Residue-level contacts at the interface:
Residue Y160 in protein 1 interacts with residue P2 in protein 2 (closest heavy-atom distance 3.8 Å).
Residue Y117 in protein 1 is in contact with residue L9 in protein 2 (closest heavy-atom distance 3.9 Å).
Residue Y160 in protein 1 is in contact with residue T1 in protein 2 (closest heavy-atom distance 2.7 Å).
Residue N64 in protein 1 is in contact with residue P2 in protein 2 (closest heavy-atom distance 3.4 Å).
Residue S78 in protein 1 interacts with residue L9 in protein 2 (closest heavy-atom distance 2.8 Å).
Residue T74 in protein 1 contacts residue T7 in protein 2 (closest heavy-atom distance 3.5 Å).
Residue L96 in protein 1 contacts residue L9 in protein 2 (closest heavy-atom distance 3.7 Å).
Residue F34 in protein 1 is in contact with residue T1 in protein 2 (closest heavy-atom distance 4.7 Å).
Residue Y10 in protein 1 interacts with residue P2 in protein 2 (closest heavy-atom distance 3.8 Å).
Residue V153 in protein 1 is in contact with residue T7 in protein 2 (closest heavy-atom distance 3.8 Å).
Residue Y117 in protein 1 interacts with residue Q3 in protein 2 (closest heavy-atom distance 4.8 Å).
Residue L157 in protein 1 interacts with residue L5 in protein 2 (closest heavy-atom distance 3.9 Å).
Residue L157 in protein 1 contacts residue Q3 in protein 2 (closest heavy-atom distance 3.6 Å).
Residue Q71 in protein 1 is in contact with residue T7 in protein 2 (closest heavy-atom distance 3.5 Å).
Residue L148 in protein 1 is in contact with residue L9 in protein 2 (closest heavy-atom distance 4.2 Å).
Residue Y8 in protein 1 contacts residue T1 in protein 2 (closest heavy-atom distance 2.8 Å).
Residue Y172 in protein 1 is in contact with residue T1 in protein 2 (closest heavy-atom distance 2.7 Å).
Residue A70 in protein 1 contacts residue N6 in protein 2 (closest heavy-atom distance 4.0 Å).
Residue S78 in protein 1 interacts with residue M8 in protein 2 (closest heavy-atom distance 3.4 Å).
Residue Y8 in protein 1 interacts with residue P2 in protein 2 (closest heavy-atom distance 3.4 Å).
Residue Y85 in protein 1 interacts with residue L9 in protein 2 (closest heavy-atom distance 2.6 Å).
Residue I67 in protein 1 interacts with residue L5 in protein 2 (closest heavy-atom distance 4.7 Å).
Residue Y10 in protein 1 interacts with residue Q3 in protein 2 (closest heavy-atom distance 4.3 Å).
Residue Q71 in protein 1 is in contact with residue N6 in protein 2 (closest heavy-atom distance 3.5 Å).
Residue W168 in protein 1 interacts with residue T1 in protein 2 (closest heavy-atom distance 3.3 Å).
Residue Y60 in protein 1 interacts with residue T1 in protein 2 (closest heavy-atom distance 4.0 Å).
Residue N81 in protein 1 contacts residue M8 in protein 2 (closest heavy-atom distance 3.6 Å).
Residue L148 in protein 1 is in contact with residue M8 in protein 2 (closest heavy-atom distance 3.9 Å).
Residue Q71 in protein 1 is in contact with residue L5 in protein 2 (closest heavy-atom distance 2.9 Å).
Residue S144 in protein 1 interacts with residue L9 in protein 2 (closest heavy-atom distance 2.6 Å).
Residue R63 in protein 1 interacts with residue T1 in protein 2 (closest heavy-atom distance 2.7 Å).
Residue Y124 in protein 1 is in contact with residue L9 in protein 2 (closest heavy-atom distance 4.2 Å).
Residue L148 in protein 1 interacts with residue T7 in protein 2 (closest heavy-atom distance 3.5 Å).
Residue I67 in protein 1 contacts residue P2 in protein 2 (closest heavy-atom distance 4.0 Å).
Residue N81 in protein 1 interacts with residue L9 in protein 2 (closest heavy-atom distance 3.1 Å).
Residue S78 in protein 1 interacts with residue T7 in protein 2 (closest heavy-atom distance 4.3 Å).
Residue L82 in protein 1 is in contact with residue L9 in protein 2 (closest heavy-atom distance 3.9 Å).
Residue Y160 in protein 1 is in contact with residue D4 in protein 2 (closest heavy-atom distance 4.8 Å).
Residue Q156 in protein 1 is in contact with residue L5 in protein 2 (closest heavy-atom distance 3.6 Å).
Residue Q71 in protein 1 interacts with residue Q3 in protein 2 (closest heavy-atom distance 4.8 Å).
Residue Y68 in protein 1 is in contact with residue P2 in protein 2 (closest heavy-atom distance 3.7 Å).
Residue Y100 in protein 1 is in contact with residue Q3 in protein 2 (closest heavy-atom distance 3.1 Å).
Residue Y160 in protein 1 is in contact with residue L5 in protein 2 (closest heavy-atom distance 5.0 Å).
Residue I67 in protein 1 interacts with residue D4 in protein 2 (closest heavy-atom distance 3.5 Å).
Residue Y117 in protein 1 interacts with residue T7 in protein 2 (closest heavy-atom distance 3.7 Å).
Residue N115 in protein 1 contacts residue Q3 in protein 2 (closest heavy-atom distance 3.0 Å).
Residue I125 in protein 1 contacts residue L9 in protein 2 (closest heavy-atom distance 4.3 Å).
Residue K147 in protein 1 is in contact with residue M8 in protein 2 (closest heavy-atom distance 3.4 Å).
Residue D75 in protein 1 is in contact with residue T7 in protein 2 (closest heavy-atom distance 4.7 Å).
Residue Y100 in protein 1 interacts with residue P2 in protein 2 (closest heavy-atom distance 3.3 Å).
Residue E77 in protein 1 interacts with residue M8 in protein 2 (closest heavy-atom distance 3.6 Å).
Residue T74 in protein 1 interacts with residue M8 in protein 2 (closest heavy-atom distance 3.7 Å).
Residue T74 in protein 1 contacts residue N6 in protein 2 (closest heavy-atom distance 2.9 Å).
Residue I67 in protein 1 is in contact with residue Q3 in protein 2 (closest heavy-atom distance 3.3 Å).
Residue N64 in protein 1 interacts with residue T1 in protein 2 (closest heavy-atom distance 3.3 Å).
Residue M6 in protein 1 interacts with residue T1 in protein 2 (closest heavy-atom distance 3.8 Å).
Residue K147 in protein 1 contacts residue L9 in protein 2 (closest heavy-atom distance 3.6 Å).
Residue E164 in protein 1 is in contact with residue T1 in protein 2 (closest heavy-atom distance 4.2 Å).
Residue E46 in protein 1 is in contact with residue P2 in protein 2 (closest heavy-atom distance 4.1 Å).
Residue Y160 in protein 1 contacts residue Q3 in protein 2 (closest heavy-atom distance 3.5 Å).

This data describes a binding interaction between two proteins.

Sequence of protein 2:
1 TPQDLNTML

Sequence of protein 1:
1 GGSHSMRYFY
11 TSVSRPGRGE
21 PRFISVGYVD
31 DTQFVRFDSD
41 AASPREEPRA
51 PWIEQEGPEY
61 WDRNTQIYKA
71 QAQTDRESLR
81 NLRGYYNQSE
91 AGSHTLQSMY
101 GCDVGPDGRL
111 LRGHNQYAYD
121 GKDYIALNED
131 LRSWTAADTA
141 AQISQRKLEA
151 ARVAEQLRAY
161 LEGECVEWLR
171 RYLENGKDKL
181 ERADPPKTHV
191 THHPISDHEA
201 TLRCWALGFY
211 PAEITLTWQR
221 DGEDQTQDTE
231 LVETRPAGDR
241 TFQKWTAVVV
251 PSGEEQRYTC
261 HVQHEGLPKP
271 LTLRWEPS